This data describes a binding interaction between two proteins.

Sequence of the second protein:
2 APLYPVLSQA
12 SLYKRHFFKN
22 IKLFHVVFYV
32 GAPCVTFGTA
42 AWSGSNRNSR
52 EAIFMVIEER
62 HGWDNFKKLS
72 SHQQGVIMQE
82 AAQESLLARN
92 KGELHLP

Sequence of the first protein:
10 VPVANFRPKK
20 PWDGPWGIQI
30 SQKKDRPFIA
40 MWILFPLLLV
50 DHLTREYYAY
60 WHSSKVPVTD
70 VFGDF

Residue-level contacts at the interface:
Residue L13 in the second protein interacts with residue I27 in the first protein (closest heavy-atom distance 4.6 Å).
Residue P34 in the second protein interacts with residue L48 in the first protein (closest heavy-atom distance 4.5 Å).
Residue R16 in the second protein is in contact with residue I38 in the first protein (closest heavy-atom distance 4.2 Å).
Residue R48 in the second protein contacts residue T53 in the first protein (closest heavy-atom distance 4.7 Å).
Residue R16 in the second protein is in contact with residue D34 in the first protein (closest heavy-atom distance 2.8 Å).
Residue Y5 in the second protein is in contact with residue W25 in the first protein (closest heavy-atom distance 3.6 Å).
Residue F19 in the second protein is in contact with residue W41 in the first protein (closest heavy-atom distance 3.4 Å).
Residue E52 in the second protein contacts residue Y56 in the first protein (closest heavy-atom distance 3.5 Å).
Residue P6 in the second protein interacts with residue I27 in the first protein (closest heavy-atom distance 3.9 Å).
Residue W64 in the second protein interacts with residue H61 in the first protein (closest heavy-atom distance 3.3 Å).
Residue E52 in the second protein interacts with residue A58 in the first protein (closest heavy-atom distance 2.7 Å).
Residue Y5 in the second protein interacts with residue I27 in the first protein (closest heavy-atom distance 4.4 Å).
Residue L4 in the second protein contacts residue W25 in the first protein (closest heavy-atom distance 4.2 Å).
Residue I22 in the second protein contacts residue F37 in the first protein (closest heavy-atom distance 4.9 Å).
Residue V27 in the second protein is in contact with residue F44 in the first protein (closest heavy-atom distance 3.9 Å).
Residue E59 in the second protein contacts residue H61 in the first protein (closest heavy-atom distance 3.9 Å).
Residue V31 in the second protein is in contact with residue F44 in the first protein (closest heavy-atom distance 3.7 Å).
Residue E52 in the second protein is in contact with residue W60 in the first protein (closest heavy-atom distance 4.3 Å).
Residue E52 in the second protein interacts with residue Y59 in the first protein (closest heavy-atom distance 3.1 Å).
Residue E59 in the second protein contacts residue W60 in the first protein (closest heavy-atom distance 3.8 Å).
Residue F19 in the second protein is in contact with residue I38 in the first protein (closest heavy-atom distance 3.9 Å).
Residue R16 in the second protein is in contact with residue Q31 in the first protein (closest heavy-atom distance 4.0 Å).
Residue E60 in the second protein contacts residue W60 in the first protein (closest heavy-atom distance 3.7 Å).
Residue F55 in the second protein interacts with residue Y59 in the first protein (closest heavy-atom distance 3.7 Å).
Residue N49 in the second protein interacts with residue Y56 in the first protein (closest heavy-atom distance 2.9 Å).
Residue R48 in the second protein interacts with residue R54 in the first protein (closest heavy-atom distance 3.9 Å).
Residue K20 in the second protein contacts residue D34 in the first protein (closest heavy-atom distance 4.8 Å).
Residue R51 in the second protein interacts with residue Y59 in the first protein (closest heavy-atom distance 3.8 Å).
Residue I22 in the second protein contacts residue W41 in the first protein (closest heavy-atom distance 3.3 Å).
Residue R48 in the second protein is in contact with residue Y56 in the first protein (closest heavy-atom distance 3.0 Å).
Residue R48 in the second protein contacts residue L52 in the first protein (closest heavy-atom distance 3.3 Å).
Residue M56 in the second protein interacts with residue W60 in the first protein (closest heavy-atom distance 3.6 Å).
Residue P6 in the second protein contacts residue W25 in the first protein (closest heavy-atom distance 4.2 Å).
Residue S44 in the second protein contacts residue L52 in the first protein (closest heavy-atom distance 4.0 Å).
Residue F38 in the second protein interacts with residue H51 in the first protein (closest heavy-atom distance 3.9 Å).
Residue R48 in the second protein contacts residue Y59 in the first protein (closest heavy-atom distance 4.7 Å).
Residue R48 in the second protein is in contact with residue H51 in the first protein (closest heavy-atom distance 2.5 Å).
Residue F19 in the second protein is in contact with residue F37 in the first protein (closest heavy-atom distance 3.7 Å).
Residue L8 in the second protein is in contact with residue I27 in the first protein (closest heavy-atom distance 3.7 Å).
Residue S44 in the second protein interacts with residue H51 in the first protein (closest heavy-atom distance 3.9 Å).
Residue V31 in the second protein is in contact with residue L48 in the first protein (closest heavy-atom distance 4.4 Å).
Residue L8 in the second protein contacts residue Q31 in the first protein (closest heavy-atom distance 3.4 Å).
Residue F18 in the second protein interacts with residue W41 in the first protein (closest heavy-atom distance 3.5 Å).
Residue C35 in the second protein interacts with residue L48 in the first protein (closest heavy-atom distance 3.8 Å).
Residue T40 in the second protein interacts with residue H51 in the first protein (closest heavy-atom distance 2.8 Å).
Residue F55 in the second protein contacts residue H61 in the first protein (closest heavy-atom distance 3.5 Å).
Residue I22 in the second protein contacts residue M40 in the first protein (closest heavy-atom distance 4.5 Å).
Residue V27 in the second protein interacts with residue M40 in the first protein (closest heavy-atom distance 3.9 Å).
Residue P6 in the second protein contacts residue Q28 in the first protein (closest heavy-atom distance 4.2 Å).
Residue K20 in the second protein contacts residue F37 in the first protein (closest heavy-atom distance 4.5 Å).
Residue F38 in the second protein is in contact with residue L52 in the first protein (closest heavy-atom distance 3.1 Å).
Residue G39 in the second protein is in contact with residue H51 in the first protein (closest heavy-atom distance 3.6 Å).
Residue F55 in the second protein interacts with residue W60 in the first protein (closest heavy-atom distance 4.6 Å).